Sequence of protein 1:
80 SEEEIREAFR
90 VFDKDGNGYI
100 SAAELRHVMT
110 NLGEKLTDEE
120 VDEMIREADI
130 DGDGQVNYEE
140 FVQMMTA

Sequence of protein 2:
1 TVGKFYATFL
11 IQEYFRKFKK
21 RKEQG

The following describes two proteins that form a bound complex.

Contacts between the two chains:
Residue E86 in protein 1 is in contact with residue K19 in protein 2 (closest heavy-atom distance 2.7 Å).
Residue G112 in protein 1 interacts with residue R21 in protein 2 (closest heavy-atom distance 2.9 Å).
Residue M144 in protein 1 interacts with residue F5 in protein 2 (closest heavy-atom distance 3.4 Å).
Residue I84 in protein 1 contacts residue Q12 in protein 2 (closest heavy-atom distance 3.6 Å).
Residue G112 in protein 1 contacts residue F18 in protein 2 (closest heavy-atom distance 3.6 Å).
Residue F140 in protein 1 contacts residue T8 in protein 2 (closest heavy-atom distance 3.4 Å).
Residue M143 in protein 1 contacts residue K4 in protein 2 (closest heavy-atom distance 3.2 Å).
Residue E113 in protein 1 contacts residue Y14 in protein 2 (closest heavy-atom distance 4.0 Å).
Residue A87 in protein 1 interacts with residue F15 in protein 2 (closest heavy-atom distance 3.6 Å).
Residue M143 in protein 1 is in contact with residue F5 in protein 2 (closest heavy-atom distance 4.2 Å).
Residue M108 in protein 1 contacts residue Y14 in protein 2 (closest heavy-atom distance 4.2 Å).
Residue I84 in protein 1 is in contact with residue F15 in protein 2 (closest heavy-atom distance 3.7 Å).
Residue M144 in protein 1 is in contact with residue T8 in protein 2 (closest heavy-atom distance 3.9 Å).
Residue V107 in protein 1 interacts with residue Y14 in protein 2 (closest heavy-atom distance 4.6 Å).
Residue V141 in protein 1 contacts residue T8 in protein 2 (closest heavy-atom distance 4.6 Å).
Residue A127 in protein 1 contacts residue K4 in protein 2 (closest heavy-atom distance 4.9 Å).
Residue F88 in protein 1 interacts with residue F15 in protein 2 (closest heavy-atom distance 3.6 Å).
Residue E126 in protein 1 is in contact with residue T1 in protein 2 (closest heavy-atom distance 2.7 Å).
Residue E83 in protein 1 contacts residue Q12 in protein 2 (closest heavy-atom distance 4.5 Å).
Residue I129 in protein 1 is in contact with residue K4 in protein 2 (closest heavy-atom distance 4.7 Å).
Residue L111 in protein 1 interacts with residue Y14 in protein 2 (closest heavy-atom distance 2.8 Å).
Residue M143 in protein 1 interacts with residue T8 in protein 2 (closest heavy-atom distance 3.7 Å).
Residue F140 in protein 1 contacts residue I11 in protein 2 (closest heavy-atom distance 3.8 Å).
Residue E126 in protein 1 contacts residue G3 in protein 2 (closest heavy-atom distance 2.9 Å).
Residue E83 in protein 1 is in contact with residue R16 in protein 2 (closest heavy-atom distance 2.6 Å).
Residue F88 in protein 1 is in contact with residue I11 in protein 2 (closest heavy-atom distance 4.0 Å).
Residue M108 in protein 1 is in contact with residue I11 in protein 2 (closest heavy-atom distance 4.2 Å).
Residue E113 in protein 1 interacts with residue R21 in protein 2 (closest heavy-atom distance 2.7 Å).
Residue G112 in protein 1 is in contact with residue Y14 in protein 2 (closest heavy-atom distance 3.9 Å).
Residue E83 in protein 1 contacts residue K20 in protein 2 (closest heavy-atom distance 4.6 Å).
Residue I84 in protein 1 contacts residue I11 in protein 2 (closest heavy-atom distance 4.9 Å).
Residue E83 in protein 1 contacts residue F15 in protein 2 (closest heavy-atom distance 4.1 Å).
Residue E126 in protein 1 is in contact with residue V2 in protein 2 (closest heavy-atom distance 2.8 Å).
Residue F140 in protein 1 contacts residue A7 in protein 2 (closest heavy-atom distance 3.8 Å).
Residue L111 in protein 1 contacts residue F18 in protein 2 (closest heavy-atom distance 4.8 Å).
Residue E82 in protein 1 is in contact with residue K19 in protein 2 (closest heavy-atom distance 3.4 Å).
Residue F91 in protein 1 interacts with residue F15 in protein 2 (closest heavy-atom distance 3.4 Å).
Residue M123 in protein 1 contacts residue L10 in protein 2 (closest heavy-atom distance 3.9 Å).
Residue M123 in protein 1 contacts residue A7 in protein 2 (closest heavy-atom distance 4.3 Å).
Residue M144 in protein 1 is in contact with residue Q12 in protein 2 (closest heavy-atom distance 3.6 Å).
Residue M123 in protein 1 contacts residue I11 in protein 2 (closest heavy-atom distance 3.9 Å).
Residue E126 in protein 1 interacts with residue K4 in protein 2 (closest heavy-atom distance 3.1 Å).
Residue A146 in protein 1 is in contact with residue F5 in protein 2 (closest heavy-atom distance 4.1 Å).
Residue F140 in protein 1 contacts residue K4 in protein 2 (closest heavy-atom distance 4.3 Å).
Residue E126 in protein 1 contacts residue A7 in protein 2 (closest heavy-atom distance 4.3 Å).
Residue E113 in protein 1 contacts residue K17 in protein 2 (closest heavy-atom distance 2.6 Å).